Sequence of chain B:
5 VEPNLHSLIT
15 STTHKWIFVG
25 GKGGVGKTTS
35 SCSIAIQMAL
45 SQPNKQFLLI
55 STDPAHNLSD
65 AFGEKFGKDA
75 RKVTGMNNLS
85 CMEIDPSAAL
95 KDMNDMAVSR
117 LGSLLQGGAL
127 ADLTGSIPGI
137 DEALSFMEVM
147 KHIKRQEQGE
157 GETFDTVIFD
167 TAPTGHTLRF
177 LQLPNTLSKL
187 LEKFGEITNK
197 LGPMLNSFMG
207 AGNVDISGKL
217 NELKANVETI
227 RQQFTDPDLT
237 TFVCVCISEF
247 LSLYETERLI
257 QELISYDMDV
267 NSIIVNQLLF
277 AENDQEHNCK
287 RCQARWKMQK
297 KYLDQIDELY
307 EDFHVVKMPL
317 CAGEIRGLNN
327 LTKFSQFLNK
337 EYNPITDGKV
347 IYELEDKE

These two protein chains interact to form a complex.

Residue-level contacts at the interface:
Residue F246 in chain B contacts residue Y31 in chain A (closest heavy-atom distance 3.7 Å).
Residue Y306 in chain B is in contact with residue R39 in chain A (closest heavy-atom distance 3.4 Å).
Residue Y306 in chain B is in contact with residue Y31 in chain A (closest heavy-atom distance 4.6 Å).
Residue E304 in chain B is in contact with residue A32 in chain A (closest heavy-atom distance 3.8 Å).
Residue Y298 in chain B contacts residue Y31 in chain A (closest heavy-atom distance 4.0 Å).
Residue E253 in chain B contacts residue Y31 in chain A (closest heavy-atom distance 3.8 Å).
Residue L305 in chain B interacts with residue A32 in chain A (closest heavy-atom distance 3.6 Å).
Residue L305 in chain B is in contact with residue R39 in chain A (closest heavy-atom distance 3.6 Å).
Residue F246 in chain B interacts with residue A27 in chain A (closest heavy-atom distance 3.6 Å).
Residue E253 in chain B interacts with residue T35 in chain A (closest heavy-atom distance 3.8 Å).
Residue K297 in chain B is in contact with residue Q28 in chain A (closest heavy-atom distance 3.6 Å).
Residue Q257 in chain B interacts with residue R39 in chain A (closest heavy-atom distance 3.4 Å).
Residue E253 in chain B interacts with residue R39 in chain A (closest heavy-atom distance 2.8 Å).
Residue Q301 in chain B contacts residue K33 in chain A (closest heavy-atom distance 4.5 Å).
Residue L305 in chain B is in contact with residue T35 in chain A (closest heavy-atom distance 3.7 Å).
Residue L305 in chain B contacts residue Y31 in chain A (closest heavy-atom distance 4.0 Å).
Residue L249 in chain B interacts with residue Y31 in chain A (closest heavy-atom distance 3.0 Å).
Residue E304 in chain B contacts residue K36 in chain A (closest heavy-atom distance 3.2 Å).
Residue Y250 in chain B contacts residue Y31 in chain A (closest heavy-atom distance 3.4 Å).
Residue Q301 in chain B contacts residue D29 in chain A (closest heavy-atom distance 4.9 Å).
Residue Q301 in chain B interacts with residue A32 in chain A (closest heavy-atom distance 2.7 Å).
Residue F246 in chain B interacts with residue W34 in chain A (closest heavy-atom distance 4.0 Å).
Residue K297 in chain B contacts residue D29 in chain A (closest heavy-atom distance 4.5 Å).
Residue Q301 in chain B contacts residue Y31 in chain A (closest heavy-atom distance 3.4 Å).
Residue M294 in chain B interacts with residue Q28 in chain A (closest heavy-atom distance 4.8 Å).
Residue Q301 in chain B interacts with residue N30 in chain A (closest heavy-atom distance 3.9 Å).
Residue F246 in chain B interacts with residue Q28 in chain A (closest heavy-atom distance 3.9 Å).
Residue Y250 in chain B interacts with residue W34 in chain A (closest heavy-atom distance 3.4 Å).
Residue Y298 in chain B contacts residue Q28 in chain A (closest heavy-atom distance 3.3 Å).
Residue L305 in chain B is in contact with residue K36 in chain A (closest heavy-atom distance 3.7 Å).
Residue Y250 in chain B is in contact with residue N38 in chain A (closest heavy-atom distance 5.0 Å).

Sequence of chain A:
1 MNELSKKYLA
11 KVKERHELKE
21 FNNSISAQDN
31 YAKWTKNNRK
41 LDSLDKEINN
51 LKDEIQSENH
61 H